Interface contacts:
Residue R43 in protein 2 contacts residue V120 in protein 1 (closest heavy-atom distance 3.2 Å).
Residue I24 in protein 2 interacts with residue E54 in protein 1 (closest heavy-atom distance 3.5 Å).
Residue R43 in protein 2 interacts with residue Q123 in protein 1 (closest heavy-atom distance 3.6 Å).
Residue Q41 in protein 2 is in contact with residue S124 in protein 1 (closest heavy-atom distance 3.5 Å).
Residue D26 in protein 2 interacts with residue Q102 in protein 1 (closest heavy-atom distance 3.4 Å).
Residue S42 in protein 2 is in contact with residue E121 in protein 1 (closest heavy-atom distance 3.4 Å).
Residue Q41 in protein 2 is in contact with residue Q99 in protein 1 (closest heavy-atom distance 3.5 Å).
Residue Q41 in protein 2 is in contact with residue Q102 in protein 1 (closest heavy-atom distance 3.0 Å).
Residue V25 in protein 2 interacts with residue S55 in protein 1 (closest heavy-atom distance 3.5 Å).
Residue R23 in protein 2 contacts residue E54 in protein 1 (closest heavy-atom distance 3.6 Å).
Residue N199 in protein 2 is in contact with residue I38 in protein 1 (closest heavy-atom distance 3.5 Å).
Residue P63 in protein 2 interacts with residue Y34 in protein 1 (closest heavy-atom distance 3.5 Å).
Residue Q41 in protein 2 is in contact with residue V100 in protein 1 (closest heavy-atom distance 3.0 Å).
Residue S42 in protein 2 is in contact with residue Q102 in protein 1 (closest heavy-atom distance 2.8 Å).
Residue Q41 in protein 2 is in contact with residue Q123 in protein 1 (closest heavy-atom distance 2.8 Å).
Residue F160 in protein 2 interacts with residue H76 in protein 1 (closest heavy-atom distance 3.5 Å).
Residue V25 in protein 2 is in contact with residue E54 in protein 1 (closest heavy-atom distance 3.2 Å).
Residue V25 in protein 2 interacts with residue I56 in protein 1 (closest heavy-atom distance 3.0 Å).
Residue H27 in protein 2 interacts with residue L57 in protein 1 (closest heavy-atom distance 3.6 Å).
Residue S42 in protein 2 contacts residue Q123 in protein 1 (closest heavy-atom distance 3.6 Å).
Residue W65 in protein 2 contacts residue S31 in protein 1 (closest heavy-atom distance 3.5 Å).
Residue R23 in protein 2 interacts with residue L53 in protein 1 (closest heavy-atom distance 3.6 Å).
Residue Y44 in protein 2 contacts residue I56 in protein 1 (closest heavy-atom distance 3.6 Å).
Residue R28 in protein 2 interacts with residue H58 in protein 1 (closest heavy-atom distance 3.6 Å).
Residue G198 in protein 2 interacts with residue P35 in protein 1 (closest heavy-atom distance 3.7 Å).
Residue N199 in protein 2 interacts with residue G36 in protein 1 (closest heavy-atom distance 2.7 Å).
Residue T38 in protein 2 interacts with residue Q99 in protein 1 (closest heavy-atom distance 3.6 Å).
Residue V40 in protein 2 is in contact with residue V100 in protein 1 (closest heavy-atom distance 3.7 Å).
Residue D202 in protein 2 interacts with residue R39 in protein 1 (closest heavy-atom distance 2.9 Å).
Residue T60 in protein 2 interacts with residue R39 in protein 1 (closest heavy-atom distance 3.3 Å).
Residue D202 in protein 2 interacts with residue P37 in protein 1 (closest heavy-atom distance 3.7 Å).
Residue R28 in protein 2 interacts with residue M104 in protein 1 (closest heavy-atom distance 3.7 Å).
Residue D26 in protein 2 is in contact with residue I56 in protein 1 (closest heavy-atom distance 3.6 Å).
Residue S203 in protein 2 interacts with residue R39 in protein 1 (closest heavy-atom distance 2.7 Å).
Residue D39 in protein 2 contacts residue V100 in protein 1 (closest heavy-atom distance 3.2 Å).
Residue H27 in protein 2 is in contact with residue I56 in protein 1 (closest heavy-atom distance 2.8 Å).
Residue R28 in protein 2 interacts with residue I56 in protein 1 (closest heavy-atom distance 3.7 Å).
Residue R45 in protein 2 interacts with residue E54 in protein 1 (closest heavy-atom distance 3.7 Å).
Residue W65 in protein 2 interacts with residue Y34 in protein 1 (closest heavy-atom distance 2.9 Å).
Residue D202 in protein 2 is in contact with residue I38 in protein 1 (closest heavy-atom distance 3.3 Å).
Residue I61 in protein 2 contacts residue P37 in protein 1 (closest heavy-atom distance 3.5 Å).
Residue V205 in protein 2 interacts with residue R39 in protein 1 (closest heavy-atom distance 3.3 Å).
Residue D39 in protein 2 interacts with residue Q99 in protein 1 (closest heavy-atom distance 3.7 Å).
Residue H27 in protein 2 interacts with residue S55 in protein 1 (closest heavy-atom distance 3.4 Å).
Residue R58 in protein 2 is in contact with residue T42 in protein 1 (closest heavy-atom distance 3.0 Å).
Residue R58 in protein 2 is in contact with residue R39 in protein 1 (closest heavy-atom distance 2.6 Å).
Residue E47 in protein 2 contacts residue M104 in protein 1 (closest heavy-atom distance 3.3 Å).
Residue R28 in protein 2 is in contact with residue R81 in protein 1 (closest heavy-atom distance 3.5 Å).
Residue L48 in protein 2 interacts with residue R47 in protein 1 (closest heavy-atom distance 3.0 Å).
Residue R46 in protein 2 interacts with residue E121 in protein 1 (closest heavy-atom distance 2.2 Å).
Residue N199 in protein 2 interacts with residue P35 in protein 1 (closest heavy-atom distance 3.4 Å).
Residue R68 in protein 2 contacts residue E29 in protein 1 (closest heavy-atom distance 2.4 Å).
Residue L48 in protein 2 contacts residue E54 in protein 1 (closest heavy-atom distance 3.5 Å).
Residue R43 in protein 2 is in contact with residue E121 in protein 1 (closest heavy-atom distance 3.6 Å).
Residue R28 in protein 2 is in contact with residue Q102 in protein 1 (closest heavy-atom distance 3.2 Å).
Residue T38 in protein 2 is in contact with residue V100 in protein 1 (closest heavy-atom distance 3.7 Å).
Residue W65 in protein 2 contacts residue T32 in protein 1 (closest heavy-atom distance 3.4 Å).
Residue T38 in protein 2 contacts residue M98 in protein 1 (closest heavy-atom distance 2.5 Å).
Residue Q41 in protein 2 contacts residue N122 in protein 1 (closest heavy-atom distance 3.6 Å).
Residue Q41 in protein 2 interacts with residue V101 in protein 1 (closest heavy-atom distance 3.5 Å).

These two protein chains interact to form a complex.

Sequence of protein 2:
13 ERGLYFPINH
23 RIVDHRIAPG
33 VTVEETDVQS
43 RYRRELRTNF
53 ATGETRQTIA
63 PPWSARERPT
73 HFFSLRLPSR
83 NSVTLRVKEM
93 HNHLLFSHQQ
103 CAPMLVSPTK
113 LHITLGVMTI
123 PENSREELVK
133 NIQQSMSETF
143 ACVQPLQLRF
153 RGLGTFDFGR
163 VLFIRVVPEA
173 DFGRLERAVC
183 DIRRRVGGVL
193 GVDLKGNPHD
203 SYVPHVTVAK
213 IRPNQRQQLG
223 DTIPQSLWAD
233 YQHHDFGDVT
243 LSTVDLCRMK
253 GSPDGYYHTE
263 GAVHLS

Sequence of protein 1:
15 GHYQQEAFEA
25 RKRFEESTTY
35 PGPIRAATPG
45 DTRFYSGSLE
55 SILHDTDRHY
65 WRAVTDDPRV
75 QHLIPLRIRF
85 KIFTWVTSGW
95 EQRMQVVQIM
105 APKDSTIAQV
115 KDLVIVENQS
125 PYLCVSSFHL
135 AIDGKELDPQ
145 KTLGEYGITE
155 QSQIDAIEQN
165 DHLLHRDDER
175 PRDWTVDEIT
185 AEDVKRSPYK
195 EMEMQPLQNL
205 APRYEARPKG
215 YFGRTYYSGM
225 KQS